Interface contacts:
Residue I90 in chain A contacts residue G13 in chain B (closest heavy-atom distance 4.7 Å).
Residue D88 in chain A contacts residue G14 in chain B (closest heavy-atom distance 3.6 Å).
Residue Y81 in chain A interacts with residue K8 in chain B (closest heavy-atom distance 2.2 Å).
Residue I44 in chain A interacts with residue S1 in chain B (closest heavy-atom distance 2.2 Å).
Residue T75 in chain A interacts with residue S1 in chain B (closest heavy-atom distance 5.0 Å).
Residue K85 in chain A is in contact with residue K8 in chain B (closest heavy-atom distance 3.9 Å).
Residue Y83 in chain A is in contact with residue G11 in chain B (closest heavy-atom distance 3.6 Å).
Residue Y83 in chain A is in contact with residue L10 in chain B (closest heavy-atom distance 3.7 Å).
Residue G37 in chain A contacts residue L10 in chain B (closest heavy-atom distance 5.0 Å).
Residue T87 in chain A interacts with residue A15 in chain B (closest heavy-atom distance 3.5 Å).
Residue K43 in chain A interacts with residue G4 in chain B (closest heavy-atom distance 3.3 Å).
Residue D88 in chain A is in contact with residue L10 in chain B (closest heavy-atom distance 4.8 Å).
Residue Q47 in chain A is in contact with residue S1 in chain B (closest heavy-atom distance 3.1 Å).
Residue N84 in chain A is in contact with residue K8 in chain B (closest heavy-atom distance 3.4 Å).
Residue I45 in chain A is in contact with residue S1 in chain B (closest heavy-atom distance 2.9 Å).
Residue N84 in chain A is in contact with residue G11 in chain B (closest heavy-atom distance 3.7 Å).
Residue K46 in chain A is in contact with residue S1 in chain B (closest heavy-atom distance 2.7 Å).
Residue T87 in chain A is in contact with residue G13 in chain B (closest heavy-atom distance 4.8 Å).
Residue K85 in chain A interacts with residue G11 in chain B (closest heavy-atom distance 4.2 Å).
Residue K85 in chain A contacts residue G9 in chain B (closest heavy-atom distance 4.7 Å).
Residue T87 in chain A contacts residue G14 in chain B (closest heavy-atom distance 3.4 Å).
Residue I82 in chain A interacts with residue G2 in chain B (closest heavy-atom distance 3.5 Å).
Residue D89 in chain A interacts with residue G14 in chain B (closest heavy-atom distance 4.0 Å).
Residue I44 in chain A contacts residue G9 in chain B (closest heavy-atom distance 4.6 Å).
Residue K43 in chain A is in contact with residue R3 in chain B (closest heavy-atom distance 4.8 Å).
Residue Y83 in chain A contacts residue G9 in chain B (closest heavy-atom distance 3.2 Å).
Residue N79 in chain A interacts with residue G2 in chain B (closest heavy-atom distance 4.9 Å).
Residue Y83 in chain A contacts residue K8 in chain B (closest heavy-atom distance 3.6 Å).
Residue I44 in chain A is in contact with residue R3 in chain B (closest heavy-atom distance 2.9 Å).
Residue P86 in chain A interacts with residue K8 in chain B (closest heavy-atom distance 4.6 Å).
Residue N79 in chain A interacts with residue S1 in chain B (closest heavy-atom distance 3.0 Å).
Residue I45 in chain A contacts residue G2 in chain B (closest heavy-atom distance 4.2 Å).
Residue D40 in chain A interacts with residue L10 in chain B (closest heavy-atom distance 3.3 Å).
Residue D40 in chain A contacts residue G9 in chain B (closest heavy-atom distance 2.9 Å).
Residue I44 in chain A contacts residue G4 in chain B (closest heavy-atom distance 3.8 Å).
Residue K43 in chain A interacts with residue K5 in chain B (closest heavy-atom distance 4.5 Å).
Residue D89 in chain A interacts with residue A15 in chain B (closest heavy-atom distance 2.8 Å).
Residue I82 in chain A contacts residue S1 in chain B (closest heavy-atom distance 4.5 Å).
Residue I82 in chain A interacts with residue G9 in chain B (closest heavy-atom distance 4.8 Å).
Residue D89 in chain A interacts with residue G13 in chain B (closest heavy-atom distance 3.0 Å).
Residue D88 in chain A is in contact with residue G11 in chain B (closest heavy-atom distance 3.1 Å).
Residue I44 in chain A interacts with residue G2 in chain B (closest heavy-atom distance 3.3 Å).
Residue P39 in chain A contacts residue L10 in chain B (closest heavy-atom distance 4.6 Å).
Residue I82 in chain A contacts residue K8 in chain B (closest heavy-atom distance 3.2 Å).
Residue D88 in chain A interacts with residue G13 in chain B (closest heavy-atom distance 3.1 Å).
Residue I44 in chain A is in contact with residue K5 in chain B (closest heavy-atom distance 3.1 Å).
Residue K85 in chain A interacts with residue L10 in chain B (closest heavy-atom distance 3.0 Å).
Residue K46 in chain A interacts with residue R3 in chain B (closest heavy-atom distance 4.1 Å).
Residue I82 in chain A is in contact with residue R3 in chain B (closest heavy-atom distance 4.7 Å).
Residue L38 in chain A interacts with residue G11 in chain B (closest heavy-atom distance 3.7 Å).

This data describes a binding interaction between two proteins.

Sequence of chain A:
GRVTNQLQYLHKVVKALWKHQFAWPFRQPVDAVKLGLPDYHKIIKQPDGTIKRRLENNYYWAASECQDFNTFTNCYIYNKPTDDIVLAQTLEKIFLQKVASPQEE

Sequence of chain B:
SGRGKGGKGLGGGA